Sequence of the first protein:
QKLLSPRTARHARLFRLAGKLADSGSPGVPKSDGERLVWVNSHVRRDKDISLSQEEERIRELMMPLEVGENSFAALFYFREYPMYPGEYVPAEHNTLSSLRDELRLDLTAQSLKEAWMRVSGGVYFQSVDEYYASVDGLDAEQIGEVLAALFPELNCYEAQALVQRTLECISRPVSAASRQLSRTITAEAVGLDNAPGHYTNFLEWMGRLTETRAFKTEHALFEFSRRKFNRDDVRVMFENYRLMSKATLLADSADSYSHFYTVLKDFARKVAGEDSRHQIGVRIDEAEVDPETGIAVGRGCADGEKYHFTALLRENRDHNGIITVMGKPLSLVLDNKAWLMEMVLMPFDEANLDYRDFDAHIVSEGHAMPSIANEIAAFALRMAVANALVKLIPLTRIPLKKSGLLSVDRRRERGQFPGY

Contacts between the two chains:
Residue A49 in the second protein interacts with residue R223 in the first protein (closest heavy-atom distance 4.1 Å).
Residue R58 in the second protein interacts with residue Y141 in the first protein (closest heavy-atom distance 4.6 Å).
Residue W59 in the second protein is in contact with residue N211 in the first protein (closest heavy-atom distance 4.0 Å).
Residue A49 in the second protein interacts with residue A224 in the first protein (closest heavy-atom distance 4.0 Å).
Residue Q56 in the second protein interacts with residue N211 in the first protein (closest heavy-atom distance 3.5 Å).
Residue A49 in the second protein contacts residue T222 in the first protein (closest heavy-atom distance 4.4 Å).
Residue D60 in the second protein interacts with residue Y142 in the first protein (closest heavy-atom distance 4.2 Å).
Residue R52 in the second protein contacts residue Y141 in the first protein (closest heavy-atom distance 4.5 Å).
Residue R58 in the second protein is in contact with residue V145 in the first protein (closest heavy-atom distance 3.3 Å).
Residue R58 in the second protein contacts residue Y142 in the first protein (closest heavy-atom distance 3.8 Å).
Residue V55 in the second protein is in contact with residue D146 in the first protein (closest heavy-atom distance 4.3 Å).
Residue R43 in the second protein is in contact with residue S130 in the first protein (closest heavy-atom distance 4.2 Å).
Residue W59 in the second protein contacts residue L202 in the first protein (closest heavy-atom distance 4.6 Å).
Residue D50 in the second protein contacts residue D265 in the first protein (closest heavy-atom distance 3.4 Å).
Residue A49 in the second protein contacts residue D265 in the first protein (closest heavy-atom distance 3.5 Å).
Residue L39 in the second protein contacts residue Q136 in the first protein (closest heavy-atom distance 4.1 Å).
Residue R43 in the second protein interacts with residue V133 in the first protein (closest heavy-atom distance 3.7 Å).
Residue G57 in the second protein contacts residue Y142 in the first protein (closest heavy-atom distance 3.6 Å).
Residue Q56 in the second protein contacts residue E214 in the first protein (closest heavy-atom distance 2.8 Å).
Residue L39 in the second protein is in contact with residue S137 in the first protein (closest heavy-atom distance 4.5 Å).
Residue D60 in the second protein is in contact with residue W215 in the first protein (closest heavy-atom distance 2.8 Å).
Residue P54 in the second protein contacts residue R218 in the first protein (closest heavy-atom distance 4.0 Å).
Residue L39 in the second protein contacts residue Y141 in the first protein (closest heavy-atom distance 3.7 Å).
Residue P48 in the second protein contacts residue D265 in the first protein (closest heavy-atom distance 3.9 Å).
Residue G57 in the second protein interacts with residue Y141 in the first protein (closest heavy-atom distance 3.2 Å).
Residue V55 in the second protein interacts with residue L219 in the first protein (closest heavy-atom distance 4.3 Å).
Residue R52 in the second protein interacts with residue W215 in the first protein (closest heavy-atom distance 3.0 Å).
Residue P32 in the second protein is in contact with residue F135 in the first protein (closest heavy-atom distance 3.9 Å).
Residue P53 in the second protein interacts with residue L219 in the first protein (closest heavy-atom distance 3.7 Å).
Residue V55 in the second protein is in contact with residue R218 in the first protein (closest heavy-atom distance 2.5 Å).
Residue Q56 in the second protein is in contact with residue W215 in the first protein (closest heavy-atom distance 3.6 Å).
Residue W59 in the second protein interacts with residue W215 in the first protein (closest heavy-atom distance 3.3 Å).
Residue L42 in the second protein interacts with residue R218 in the first protein (closest heavy-atom distance 3.8 Å).
Residue L39 in the second protein interacts with residue V138 in the first protein (closest heavy-atom distance 4.4 Å).
Residue P54 in the second protein interacts with residue Y141 in the first protein (closest heavy-atom distance 3.0 Å).
Residue E36 in the second protein is in contact with residue V138 in the first protein (closest heavy-atom distance 3.7 Å).
Residue Q56 in the second protein is in contact with residue R218 in the first protein (closest heavy-atom distance 4.6 Å).
Residue R43 in the second protein is in contact with residue F135 in the first protein (closest heavy-atom distance 4.0 Å).
Residue K35 in the second protein interacts with residue V138 in the first protein (closest heavy-atom distance 3.6 Å).
Residue R43 in the second protein is in contact with residue Q136 in the first protein (closest heavy-atom distance 4.5 Å).
Residue A49 in the second protein interacts with residue Y267 in the first protein (closest heavy-atom distance 4.6 Å).
Residue K35 in the second protein contacts residue Y142 in the first protein (closest heavy-atom distance 2.9 Å).
Residue D50 in the second protein interacts with residue S266 in the first protein (closest heavy-atom distance 4.1 Å).
Residue Q56 in the second protein interacts with residue T210 in the first protein (closest heavy-atom distance 4.7 Å).
Residue I63 in the second protein contacts residue W215 in the first protein (closest heavy-atom distance 4.0 Å).
Residue Q56 in the second protein is in contact with residue Y141 in the first protein (closest heavy-atom distance 3.2 Å).
Residue D60 in the second protein contacts residue Y141 in the first protein (closest heavy-atom distance 2.2 Å).
Residue P53 in the second protein interacts with residue T222 in the first protein (closest heavy-atom distance 4.8 Å).
Residue W59 in the second protein contacts residue H208 in the first protein (closest heavy-atom distance 3.7 Å).
Residue R58 in the second protein contacts residue N211 in the first protein (closest heavy-atom distance 3.7 Å).
Residue D61 in the second protein interacts with residue Y142 in the first protein (closest heavy-atom distance 3.7 Å).
Residue T62 in the second protein is in contact with residue H208 in the first protein (closest heavy-atom distance 4.6 Å).
Residue D50 in the second protein is in contact with residue Y267 in the first protein (closest heavy-atom distance 4.3 Å).
Residue V55 in the second protein interacts with residue Y141 in the first protein (closest heavy-atom distance 3.4 Å).
Residue V55 in the second protein is in contact with residue W215 in the first protein (closest heavy-atom distance 3.4 Å).
Residue E64 in the second protein interacts with residue Y142 in the first protein (closest heavy-atom distance 3.0 Å).
Residue W59 in the second protein contacts residue F212 in the first protein (closest heavy-atom distance 3.5 Å).
Residue R58 in the second protein is in contact with residue S144 in the first protein (closest heavy-atom distance 3.6 Å).
Residue E36 in the second protein is in contact with residue Q136 in the first protein (closest heavy-atom distance 4.8 Å).
Residue R43 in the second protein is in contact with residue Y134 in the first protein (closest heavy-atom distance 4.4 Å).

Sequence of the second protein:
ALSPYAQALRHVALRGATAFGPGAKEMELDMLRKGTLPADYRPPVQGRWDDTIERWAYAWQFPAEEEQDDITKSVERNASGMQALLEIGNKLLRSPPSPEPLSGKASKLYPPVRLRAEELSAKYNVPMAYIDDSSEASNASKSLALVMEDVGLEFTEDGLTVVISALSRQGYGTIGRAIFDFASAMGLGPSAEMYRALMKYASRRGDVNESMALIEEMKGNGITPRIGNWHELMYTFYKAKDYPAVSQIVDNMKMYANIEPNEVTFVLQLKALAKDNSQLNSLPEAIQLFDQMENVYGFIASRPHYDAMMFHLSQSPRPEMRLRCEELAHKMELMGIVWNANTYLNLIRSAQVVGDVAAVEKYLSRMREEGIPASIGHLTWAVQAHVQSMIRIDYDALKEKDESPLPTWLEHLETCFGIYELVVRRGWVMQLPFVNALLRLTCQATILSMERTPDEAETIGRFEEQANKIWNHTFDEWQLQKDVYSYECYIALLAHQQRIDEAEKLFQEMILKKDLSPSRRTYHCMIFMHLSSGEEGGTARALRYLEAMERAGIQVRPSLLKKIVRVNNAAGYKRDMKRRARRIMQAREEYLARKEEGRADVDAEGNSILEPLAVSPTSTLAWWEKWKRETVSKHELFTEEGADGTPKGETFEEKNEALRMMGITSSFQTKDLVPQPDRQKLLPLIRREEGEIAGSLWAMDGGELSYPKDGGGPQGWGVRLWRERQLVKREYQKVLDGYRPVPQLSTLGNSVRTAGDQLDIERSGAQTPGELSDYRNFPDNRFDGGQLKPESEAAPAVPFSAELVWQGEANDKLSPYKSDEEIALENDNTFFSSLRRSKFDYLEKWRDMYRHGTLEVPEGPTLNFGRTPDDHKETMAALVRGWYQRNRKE

These two protein chains interact to form a complex.